Sequence of protein 1:
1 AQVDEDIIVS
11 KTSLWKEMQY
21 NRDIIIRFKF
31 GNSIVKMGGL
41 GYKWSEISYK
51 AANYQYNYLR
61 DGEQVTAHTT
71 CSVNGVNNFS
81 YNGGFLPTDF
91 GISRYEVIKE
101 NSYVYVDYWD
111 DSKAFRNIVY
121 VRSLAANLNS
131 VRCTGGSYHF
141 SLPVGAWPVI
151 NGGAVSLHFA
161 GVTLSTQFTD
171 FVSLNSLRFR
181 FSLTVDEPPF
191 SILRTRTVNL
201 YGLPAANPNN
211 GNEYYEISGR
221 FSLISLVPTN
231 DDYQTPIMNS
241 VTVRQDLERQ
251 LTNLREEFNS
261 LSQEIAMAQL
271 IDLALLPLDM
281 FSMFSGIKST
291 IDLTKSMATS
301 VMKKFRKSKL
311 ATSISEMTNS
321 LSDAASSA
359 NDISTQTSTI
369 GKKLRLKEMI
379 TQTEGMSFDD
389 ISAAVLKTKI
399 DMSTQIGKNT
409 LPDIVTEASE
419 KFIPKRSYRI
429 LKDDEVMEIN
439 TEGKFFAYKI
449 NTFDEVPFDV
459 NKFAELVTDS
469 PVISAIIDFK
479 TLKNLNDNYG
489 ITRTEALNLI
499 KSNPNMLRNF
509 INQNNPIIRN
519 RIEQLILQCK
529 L

Contacts between the two chains:
Residue P455 in protein 1 is in contact with residue P363 in protein 2 (closest heavy-atom distance 4.3 Å).
Residue V454 in protein 1 is in contact with residue G358 in protein 2 (closest heavy-atom distance 3.0 Å).
Residue P455 in protein 1 interacts with residue V360 in protein 2 (closest heavy-atom distance 4.0 Å).
Residue P455 in protein 1 is in contact with residue G358 in protein 2 (closest heavy-atom distance 3.7 Å).
Residue P455 in protein 1 is in contact with residue F361 in protein 2 (closest heavy-atom distance 3.8 Å).
Residue D457 in protein 1 contacts residue V357 in protein 2 (closest heavy-atom distance 3.8 Å).
Residue P455 in protein 1 interacts with residue V357 in protein 2 (closest heavy-atom distance 4.1 Å).
Residue V454 in protein 1 is in contact with residue V357 in protein 2 (closest heavy-atom distance 3.6 Å).
Residue P455 in protein 1 contacts residue P362 in protein 2 (closest heavy-atom distance 4.3 Å).
Residue D457 in protein 1 interacts with residue P363 in protein 2 (closest heavy-atom distance 3.6 Å).
Residue P455 in protein 1 interacts with residue P359 in protein 2 (closest heavy-atom distance 3.0 Å).
Residue F456 in protein 1 contacts residue P363 in protein 2 (closest heavy-atom distance 2.9 Å).
Residue I361 in protein 1 is in contact with residue E369 in protein 2 (closest heavy-atom distance 4.7 Å).
Residue V454 in protein 1 interacts with residue P359 in protein 2 (closest heavy-atom distance 4.2 Å).
Residue P455 in protein 1 is in contact with residue R378 in protein 2 (closest heavy-atom distance 4.8 Å).

The following describes two proteins that form a bound complex.

Sequence of protein 2:
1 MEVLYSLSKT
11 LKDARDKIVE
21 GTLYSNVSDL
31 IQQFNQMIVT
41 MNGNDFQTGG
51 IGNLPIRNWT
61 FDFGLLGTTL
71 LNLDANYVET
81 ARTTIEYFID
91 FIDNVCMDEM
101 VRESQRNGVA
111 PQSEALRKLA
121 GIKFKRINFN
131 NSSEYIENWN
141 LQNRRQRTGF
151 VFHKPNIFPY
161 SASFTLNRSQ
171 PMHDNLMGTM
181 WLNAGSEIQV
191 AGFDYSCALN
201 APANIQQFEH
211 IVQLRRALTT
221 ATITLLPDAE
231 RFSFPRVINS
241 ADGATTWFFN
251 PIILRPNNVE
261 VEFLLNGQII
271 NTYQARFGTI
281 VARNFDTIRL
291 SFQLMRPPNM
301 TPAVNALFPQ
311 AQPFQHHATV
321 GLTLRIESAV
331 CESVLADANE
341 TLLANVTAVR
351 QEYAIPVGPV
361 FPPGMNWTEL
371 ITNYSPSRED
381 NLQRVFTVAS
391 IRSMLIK